Sequence of protein 1:
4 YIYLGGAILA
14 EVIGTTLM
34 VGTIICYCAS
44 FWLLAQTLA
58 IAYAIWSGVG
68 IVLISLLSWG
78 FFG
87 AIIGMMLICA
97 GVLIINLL

These two protein chains interact to form a complex.

Sequence of protein 2:
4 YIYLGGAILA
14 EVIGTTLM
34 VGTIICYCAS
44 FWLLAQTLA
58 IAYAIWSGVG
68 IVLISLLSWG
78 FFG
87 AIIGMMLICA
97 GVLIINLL

Contacts between the two chains:
Residue G90 in protein 1 contacts residue L104 in protein 2 (closest heavy-atom distance 4.4 Å).